Sequence of protein 2:
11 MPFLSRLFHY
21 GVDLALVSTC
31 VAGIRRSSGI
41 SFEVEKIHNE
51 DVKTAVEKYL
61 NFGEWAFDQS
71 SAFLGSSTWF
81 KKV

Sequence of protein 1:
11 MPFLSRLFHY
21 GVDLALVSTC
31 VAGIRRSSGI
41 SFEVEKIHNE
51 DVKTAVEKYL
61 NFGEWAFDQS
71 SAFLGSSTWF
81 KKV

This data describes a binding interaction between two proteins.

Residue-level contacts at the interface:
Residue L14 in protein 2 is in contact with residue A55 in protein 1 (closest heavy-atom distance 4.2 Å).
Residue S15 in protein 2 interacts with residue H19 in protein 1 (closest heavy-atom distance 4.9 Å).
Residue V22 in protein 2 is in contact with residue D23 in protein 1 (closest heavy-atom distance 3.9 Å).
Residue F18 in protein 2 interacts with residue H19 in protein 1 (closest heavy-atom distance 3.6 Å).
Residue L14 in protein 2 interacts with residue V56 in protein 1 (closest heavy-atom distance 3.8 Å).
Residue F18 in protein 2 contacts residue Y20 in protein 1 (closest heavy-atom distance 3.5 Å).
Residue L14 in protein 2 contacts residue V52 in protein 1 (closest heavy-atom distance 5.0 Å).
Residue F18 in protein 2 contacts residue L24 in protein 1 (closest heavy-atom distance 3.7 Å).
Residue F18 in protein 2 interacts with residue Y59 in protein 1 (closest heavy-atom distance 3.8 Å).
Residue L17 in protein 2 contacts residue L24 in protein 1 (closest heavy-atom distance 4.1 Å).
Residue V22 in protein 2 contacts residue L24 in protein 1 (closest heavy-atom distance 3.7 Å).